Contacts between the two chains:
Residue W13 in protein 2 interacts with residue P29 in protein 1 (closest heavy-atom distance 3.8 Å).
Residue E39 in protein 2 contacts residue R6 in protein 1 (closest heavy-atom distance 2.7 Å).
Residue I33 in protein 2 interacts with residue F8 in protein 1 (closest heavy-atom distance 3.4 Å).
Residue V40 in protein 2 interacts with residue S4 in protein 1 (closest heavy-atom distance 3.2 Å).
Residue W13 in protein 2 interacts with residue A30 in protein 1 (closest heavy-atom distance 3.9 Å).
Residue E57 in protein 2 contacts residue I23 in protein 1 (closest heavy-atom distance 3.4 Å).
Residue Y163 in protein 2 is in contact with residue I15 in protein 1 (closest heavy-atom distance 3.6 Å).
Residue T42 in protein 2 contacts residue T7 in protein 1 (closest heavy-atom distance 3.3 Å).
Residue R44 in protein 2 is in contact with residue T7 in protein 1 (closest heavy-atom distance 3.7 Å).
Residue V41 in protein 2 interacts with residue F8 in protein 1 (closest heavy-atom distance 3.6 Å).
Residue F55 in protein 2 contacts residue I23 in protein 1 (closest heavy-atom distance 3.8 Å).
Residue V162 in protein 2 contacts residue S13 in protein 1 (closest heavy-atom distance 3.1 Å).
Residue W13 in protein 2 interacts with residue S27 in protein 1 (closest heavy-atom distance 3.6 Å).
Residue E39 in protein 2 contacts residue S4 in protein 1 (closest heavy-atom distance 3.5 Å).
Residue V45 in protein 2 contacts residue P12 in protein 1 (closest heavy-atom distance 3.9 Å).
Residue R15 in protein 2 is in contact with residue K26 in protein 1 (closest heavy-atom distance 3.6 Å).
Residue M12 in protein 2 is in contact with residue P29 in protein 1 (closest heavy-atom distance 3.5 Å).
Residue Y164 in protein 2 contacts residue S13 in protein 1 (closest heavy-atom distance 2.9 Å).
Residue R15 in protein 2 contacts residue I23 in protein 1 (closest heavy-atom distance 3.3 Å).
Residue R123 in protein 2 is in contact with residue P31 in protein 1 (closest heavy-atom distance 3.0 Å).
Residue Y164 in protein 2 interacts with residue P12 in protein 1 (closest heavy-atom distance 3.2 Å).
Residue Y163 in protein 2 interacts with residue S13 in protein 1 (closest heavy-atom distance 3.0 Å).
Residue T14 in protein 2 interacts with residue S27 in protein 1 (closest heavy-atom distance 3.2 Å).
Residue T42 in protein 2 is in contact with residue F8 in protein 1 (closest heavy-atom distance 3.2 Å).
Residue T165 in protein 2 contacts residue I15 in protein 1 (closest heavy-atom distance 3.5 Å).
Residue V162 in protein 2 interacts with residue P12 in protein 1 (closest heavy-atom distance 3.5 Å).
Residue W13 in protein 2 contacts residue L24 in protein 1 (closest heavy-atom distance 3.4 Å).
Residue Y163 in protein 2 contacts residue P12 in protein 1 (closest heavy-atom distance 3.3 Å).
Residue V41 in protein 2 is in contact with residue R6 in protein 1 (closest heavy-atom distance 3.6 Å).
Residue W13 in protein 2 is in contact with residue K28 in protein 1 (closest heavy-atom distance 3.2 Å).
Residue R123 in protein 2 contacts residue T32 in protein 1 (closest heavy-atom distance 3.4 Å).
Residue V40 in protein 2 interacts with residue E5 in protein 1 (closest heavy-atom distance 3.5 Å).
Residue M12 in protein 2 is in contact with residue A30 in protein 1 (closest heavy-atom distance 2.6 Å).
Residue V45 in protein 2 is in contact with residue T10 in protein 1 (closest heavy-atom distance 3.8 Å).
Residue P119 in protein 2 is in contact with residue T32 in protein 1 (closest heavy-atom distance 3.7 Å).
Residue R44 in protein 2 interacts with residue T10 in protein 1 (closest heavy-atom distance 2.8 Å).
Residue R123 in protein 2 contacts residue L34 in protein 1 (closest heavy-atom distance 3.9 Å).
Residue P10 in protein 2 is in contact with residue T32 in protein 1 (closest heavy-atom distance 3.5 Å).
Residue G38 in protein 2 contacts residue S4 in protein 1 (closest heavy-atom distance 3.7 Å).
Residue Y164 in protein 2 is in contact with residue I15 in protein 1 (closest heavy-atom distance 3.1 Å).
Residue V40 in protein 2 interacts with residue R6 in protein 1 (closest heavy-atom distance 3.0 Å).
Residue R15 in protein 2 contacts residue S27 in protein 1 (closest heavy-atom distance 3.5 Å).
Residue T34 in protein 2 is in contact with residue R6 in protein 1 (closest heavy-atom distance 2.8 Å).
Residue V43 in protein 2 is in contact with residue F8 in protein 1 (closest heavy-atom distance 3.4 Å).
Residue Y164 in protein 2 interacts with residue E14 in protein 1 (closest heavy-atom distance 3.1 Å).
Residue R44 in protein 2 is in contact with residue E9 in protein 1 (closest heavy-atom distance 3.3 Å).
Residue T14 in protein 2 contacts residue K28 in protein 1 (closest heavy-atom distance 2.8 Å).
Residue T14 in protein 2 interacts with residue A30 in protein 1 (closest heavy-atom distance 3.9 Å).
Residue Y121 in protein 2 is in contact with residue L34 in protein 1 (closest heavy-atom distance 3.4 Å).
Residue V35 in protein 2 is in contact with residue R6 in protein 1 (closest heavy-atom distance 3.9 Å).
Residue P46 in protein 2 contacts residue E9 in protein 1 (closest heavy-atom distance 3.2 Å).
Residue Y160 in protein 2 interacts with residue T10 in protein 1 (closest heavy-atom distance 2.9 Å).
Residue Y160 in protein 2 interacts with residue F8 in protein 1 (closest heavy-atom distance 3.6 Å).
Residue V118 in protein 2 contacts residue T32 in protein 1 (closest heavy-atom distance 3.8 Å).
Residue R44 in protein 2 interacts with residue F8 in protein 1 (closest heavy-atom distance 2.9 Å).
Residue Q17 in protein 2 is in contact with residue K26 in protein 1 (closest heavy-atom distance 3.8 Å).
Residue V43 in protein 2 is in contact with residue T10 in protein 1 (closest heavy-atom distance 3.4 Å).
Residue M12 in protein 2 interacts with residue T32 in protein 1 (closest heavy-atom distance 3.8 Å).
Residue T42 in protein 2 interacts with residue R6 in protein 1 (closest heavy-atom distance 3.0 Å).
Residue P46 in protein 2 contacts residue P12 in protein 1 (closest heavy-atom distance 3.5 Å).

Sequence of protein 2:
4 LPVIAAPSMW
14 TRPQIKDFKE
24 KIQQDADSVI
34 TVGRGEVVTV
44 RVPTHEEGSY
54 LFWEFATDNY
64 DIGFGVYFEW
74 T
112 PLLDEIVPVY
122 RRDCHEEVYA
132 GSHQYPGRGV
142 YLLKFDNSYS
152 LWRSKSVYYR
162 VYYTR

This data describes a binding interaction between two proteins.

Sequence of protein 1:
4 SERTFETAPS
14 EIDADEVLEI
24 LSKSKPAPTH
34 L